Sequence of protein 1:
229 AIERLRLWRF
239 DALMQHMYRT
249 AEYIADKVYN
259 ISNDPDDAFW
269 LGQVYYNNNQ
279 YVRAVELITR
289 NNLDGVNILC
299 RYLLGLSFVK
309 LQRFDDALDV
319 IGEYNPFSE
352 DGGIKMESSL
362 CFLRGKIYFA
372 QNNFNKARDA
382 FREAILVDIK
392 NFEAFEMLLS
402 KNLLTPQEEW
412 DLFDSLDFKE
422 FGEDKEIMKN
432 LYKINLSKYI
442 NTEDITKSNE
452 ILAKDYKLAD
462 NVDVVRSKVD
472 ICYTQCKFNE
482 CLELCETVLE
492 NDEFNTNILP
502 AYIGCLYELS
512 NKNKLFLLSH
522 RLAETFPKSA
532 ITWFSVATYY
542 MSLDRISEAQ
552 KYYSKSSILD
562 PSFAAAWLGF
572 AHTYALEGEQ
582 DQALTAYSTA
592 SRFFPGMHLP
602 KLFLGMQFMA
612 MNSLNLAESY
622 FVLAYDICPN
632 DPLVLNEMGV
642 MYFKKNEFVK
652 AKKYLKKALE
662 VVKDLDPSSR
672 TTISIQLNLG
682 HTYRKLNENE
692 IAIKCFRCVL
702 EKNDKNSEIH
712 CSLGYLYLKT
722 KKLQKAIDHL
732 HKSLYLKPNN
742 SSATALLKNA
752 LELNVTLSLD

Contacts between the two chains:
Residue H732 in protein 1 contacts residue I122 in protein 2 (closest heavy-atom distance 4.0 Å).
Residue Y736 in protein 1 is in contact with residue I122 in protein 2 (closest heavy-atom distance 4.3 Å).
Residue N740 in protein 1 contacts residue N125 in protein 2 (closest heavy-atom distance 3.5 Å).
Residue T745 in protein 1 is in contact with residue N125 in protein 2 (closest heavy-atom distance 4.7 Å).
Residue L735 in protein 1 is in contact with residue G123 in protein 2 (closest heavy-atom distance 4.6 Å).
Residue L735 in protein 1 is in contact with residue I122 in protein 2 (closest heavy-atom distance 4.2 Å).

Sequence of protein 2:
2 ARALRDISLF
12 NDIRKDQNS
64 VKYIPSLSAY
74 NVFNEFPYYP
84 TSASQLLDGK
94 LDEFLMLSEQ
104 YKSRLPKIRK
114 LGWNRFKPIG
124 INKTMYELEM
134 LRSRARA

These two protein chains interact to form a complex.